This data describes a binding interaction between two proteins.

Contacts between the two chains:
Residue I327 in chain B contacts residue F10 in chain A (closest heavy-atom distance 4.8 Å).
Residue V284 in chain B interacts with residue F10 in chain A (closest heavy-atom distance 2.9 Å).
Residue G338 in chain B interacts with residue W8 in chain A (closest heavy-atom distance 3.8 Å).
Residue R374 in chain B contacts residue V9 in chain A (closest heavy-atom distance 3.3 Å).
Residue D337 in chain B is in contact with residue W8 in chain A (closest heavy-atom distance 4.8 Å).
Residue I330 in chain B interacts with residue F10 in chain A (closest heavy-atom distance 3.7 Å).
Residue V286 in chain B interacts with residue L6 in chain A (closest heavy-atom distance 4.1 Å).
Residue V284 in chain B contacts residue W8 in chain A (closest heavy-atom distance 3.4 Å).
Residue W281 in chain B is in contact with residue V9 in chain A (closest heavy-atom distance 3.6 Å).
Residue T290 in chain B is in contact with residue E5 in chain A (closest heavy-atom distance 4.9 Å).
Residue G338 in chain B is in contact with residue F10 in chain A (closest heavy-atom distance 4.1 Å).
Residue E285 in chain B interacts with residue V9 in chain A (closest heavy-atom distance 4.4 Å).
Residue K287 in chain B interacts with residue R7 in chain A (closest heavy-atom distance 3.5 Å).
Residue L282 in chain B is in contact with residue F10 in chain A (closest heavy-atom distance 2.7 Å).
Residue K287 in chain B is in contact with residue L6 in chain A (closest heavy-atom distance 3.9 Å).
Residue G283 in chain B is in contact with residue F10 in chain A (closest heavy-atom distance 3.4 Å).
Residue V286 in chain B is in contact with residue R7 in chain A (closest heavy-atom distance 3.2 Å).
Residue W281 in chain B contacts residue F10 in chain A (closest heavy-atom distance 3.4 Å).
Residue I305 in chain B interacts with residue F10 in chain A (closest heavy-atom distance 4.3 Å).
Residue M342 in chain B is in contact with residue W8 in chain A (closest heavy-atom distance 3.7 Å).
Residue V284 in chain B interacts with residue V9 in chain A (closest heavy-atom distance 3.1 Å).
Residue V345 in chain B contacts residue F10 in chain A (closest heavy-atom distance 3.5 Å).
Residue E285 in chain B is in contact with residue W8 in chain A (closest heavy-atom distance 3.4 Å).
Residue V286 in chain B interacts with residue W8 in chain A (closest heavy-atom distance 2.8 Å).
Residue G280 in chain B is in contact with residue F10 in chain A (closest heavy-atom distance 4.1 Å).
Residue M342 in chain B contacts residue F10 in chain A (closest heavy-atom distance 3.4 Å).
Residue V286 in chain B is in contact with residue F10 in chain A (closest heavy-atom distance 4.0 Å).
Residue S341 in chain B is in contact with residue F10 in chain A (closest heavy-atom distance 4.0 Å).
Residue A288 in chain B contacts residue W8 in chain A (closest heavy-atom distance 4.3 Å).
Residue E285 in chain B is in contact with residue R7 in chain A (closest heavy-atom distance 2.9 Å).
Residue K287 in chain B contacts residue W8 in chain A (closest heavy-atom distance 4.9 Å).
Residue K287 in chain B contacts residue E5 in chain A (closest heavy-atom distance 2.6 Å).
Residue R339 in chain B is in contact with residue W8 in chain A (closest heavy-atom distance 3.8 Å).
Residue A288 in chain B interacts with residue L6 in chain A (closest heavy-atom distance 4.8 Å).
Residue R374 in chain B is in contact with residue F10 in chain A (closest heavy-atom distance 3.9 Å).
Residue M342 in chain B interacts with residue V9 in chain A (closest heavy-atom distance 3.6 Å).

Sequence of chain B:
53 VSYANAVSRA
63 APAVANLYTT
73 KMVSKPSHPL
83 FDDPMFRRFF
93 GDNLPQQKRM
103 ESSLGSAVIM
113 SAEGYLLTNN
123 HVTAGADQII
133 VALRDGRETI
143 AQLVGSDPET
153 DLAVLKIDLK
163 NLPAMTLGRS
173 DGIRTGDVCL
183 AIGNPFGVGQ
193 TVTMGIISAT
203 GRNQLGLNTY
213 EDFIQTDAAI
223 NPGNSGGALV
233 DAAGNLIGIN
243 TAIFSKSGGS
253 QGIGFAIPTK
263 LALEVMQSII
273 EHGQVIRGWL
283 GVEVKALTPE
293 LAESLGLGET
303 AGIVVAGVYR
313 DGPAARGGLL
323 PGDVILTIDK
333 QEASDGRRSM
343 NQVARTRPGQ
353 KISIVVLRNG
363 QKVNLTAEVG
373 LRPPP

Sequence of chain A:
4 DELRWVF